The following describes two proteins that form a bound complex.

Sequence of protein 2:
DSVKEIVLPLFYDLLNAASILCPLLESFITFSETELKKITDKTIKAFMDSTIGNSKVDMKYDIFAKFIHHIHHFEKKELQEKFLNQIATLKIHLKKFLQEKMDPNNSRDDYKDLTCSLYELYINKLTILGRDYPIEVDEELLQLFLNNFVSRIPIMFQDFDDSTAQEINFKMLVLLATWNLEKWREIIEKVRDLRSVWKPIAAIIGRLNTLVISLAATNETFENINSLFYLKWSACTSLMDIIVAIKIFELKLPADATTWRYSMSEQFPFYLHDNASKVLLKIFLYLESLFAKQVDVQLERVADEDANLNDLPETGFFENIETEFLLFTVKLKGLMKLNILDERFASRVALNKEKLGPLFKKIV

Sequence of protein 1:
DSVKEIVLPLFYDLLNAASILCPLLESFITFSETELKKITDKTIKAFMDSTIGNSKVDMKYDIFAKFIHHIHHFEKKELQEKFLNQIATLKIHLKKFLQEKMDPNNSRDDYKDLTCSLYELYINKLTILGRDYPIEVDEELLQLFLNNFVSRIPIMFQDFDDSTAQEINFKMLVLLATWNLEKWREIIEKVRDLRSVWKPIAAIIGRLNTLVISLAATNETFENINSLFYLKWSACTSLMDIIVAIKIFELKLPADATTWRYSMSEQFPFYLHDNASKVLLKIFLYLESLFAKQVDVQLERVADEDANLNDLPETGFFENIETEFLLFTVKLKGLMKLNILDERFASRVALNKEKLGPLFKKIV

Contacts between the two chains:
Residue N343 in protein 2 contacts residue N17 in protein 1 (closest heavy-atom distance 4.7 Å).
Residue I386 in protein 2 interacts with residue I35 in protein 1 (closest heavy-atom distance 3.7 Å).
Residue D147 in protein 2 contacts residue E6 in protein 1 (closest heavy-atom distance 4.6 Å).
Residue N17 in protein 2 is in contact with residue T346 in protein 1 (closest heavy-atom distance 3.5 Å).
Residue L16 in protein 2 interacts with residue V353 in protein 1 (closest heavy-atom distance 4.5 Å).
Residue E6 in protein 2 is in contact with residue H88 in protein 1 (closest heavy-atom distance 3.6 Å).
Residue V353 in protein 2 interacts with residue F12 in protein 1 (closest heavy-atom distance 4.4 Å).
Residue K385 in protein 2 contacts residue E32 in protein 1 (closest heavy-atom distance 3.8 Å).
Residue K5 in protein 2 contacts residue R146 in protein 1 (closest heavy-atom distance 2.8 Å).
Residue K360 in protein 2 interacts with residue T36 in protein 1 (closest heavy-atom distance 4.7 Å).
Residue E32 in protein 2 contacts residue K385 in protein 1 (closest heavy-atom distance 3.7 Å).
Residue T346 in protein 2 contacts residue S20 in protein 1 (closest heavy-atom distance 3.2 Å).
Residue H84 in protein 2 contacts residue E6 in protein 1 (closest heavy-atom distance 3.7 Å).
Residue W194 in protein 2 is in contact with residue K5 in protein 1 (closest heavy-atom distance 3.9 Å).
Residue L31 in protein 2 contacts residue L382 in protein 1 (closest heavy-atom distance 4.0 Å).
Residue K385 in protein 2 is in contact with residue I35 in protein 1 (closest heavy-atom distance 3.7 Å).
Residue T346 in protein 2 interacts with residue N17 in protein 1 (closest heavy-atom distance 2.9 Å).
Residue L16 in protein 2 contacts residue L349 in protein 1 (closest heavy-atom distance 3.7 Å).
Residue Y13 in protein 2 interacts with residue K354 in protein 1 (closest heavy-atom distance 4.5 Å).
Residue L349 in protein 2 interacts with residue S20 in protein 1 (closest heavy-atom distance 4.5 Å).
Residue K5 in protein 2 contacts residue W194 in protein 1 (closest heavy-atom distance 4.1 Å).
Residue Y13 in protein 2 is in contact with residue L350 in protein 1 (closest heavy-atom distance 3.9 Å).
Residue D147 in protein 2 contacts residue K5 in protein 1 (closest heavy-atom distance 5.0 Å).
Residue A19 in protein 2 contacts residue L382 in protein 1 (closest heavy-atom distance 4.0 Å).
Residue S20 in protein 2 contacts residue E345 in protein 1 (closest heavy-atom distance 3.2 Å).
Residue K360 in protein 2 is in contact with residue F37 in protein 1 (closest heavy-atom distance 4.6 Å).
Residue L382 in protein 2 contacts residue A19 in protein 1 (closest heavy-atom distance 3.3 Å).
Residue S20 in protein 2 contacts residue N343 in protein 1 (closest heavy-atom distance 3.6 Å).
Residue I35 in protein 2 contacts residue I386 in protein 1 (closest heavy-atom distance 3.9 Å).
Residue H88 in protein 2 interacts with residue E6 in protein 1 (closest heavy-atom distance 3.1 Å).
Residue L350 in protein 2 is in contact with residue Y13 in protein 1 (closest heavy-atom distance 4.0 Å).
Residue N343 in protein 2 interacts with residue S20 in protein 1 (closest heavy-atom distance 3.3 Å).
Residue L349 in protein 2 is in contact with residue L16 in protein 1 (closest heavy-atom distance 4.0 Å).
Residue F12 in protein 2 is in contact with residue V353 in protein 1 (closest heavy-atom distance 4.2 Å).
Residue E345 in protein 2 contacts residue A19 in protein 1 (closest heavy-atom distance 4.6 Å).
Residue L16 in protein 2 is in contact with residue T346 in protein 1 (closest heavy-atom distance 4.3 Å).
Residue L16 in protein 2 contacts residue L350 in protein 1 (closest heavy-atom distance 3.7 Å).
Residue L382 in protein 2 interacts with residue L16 in protein 1 (closest heavy-atom distance 4.5 Å).
Residue S38 in protein 2 contacts residue K360 in protein 1 (closest heavy-atom distance 4.2 Å).
Residue I35 in protein 2 interacts with residue L382 in protein 1 (closest heavy-atom distance 4.2 Å).
Residue K354 in protein 2 contacts residue Y13 in protein 1 (closest heavy-atom distance 4.4 Å).
Residue A19 in protein 2 contacts residue E345 in protein 1 (closest heavy-atom distance 4.9 Å).
Residue E345 in protein 2 interacts with residue S20 in protein 1 (closest heavy-atom distance 3.2 Å).
Residue K5 in protein 2 interacts with residue D147 in protein 1 (closest heavy-atom distance 4.9 Å).
Residue R146 in protein 2 contacts residue K5 in protein 1 (closest heavy-atom distance 3.0 Å).
Residue N17 in protein 2 contacts residue N343 in protein 1 (closest heavy-atom distance 3.8 Å).
Residue E6 in protein 2 is in contact with residue H84 in protein 1 (closest heavy-atom distance 3.8 Å).
Residue S20 in protein 2 contacts residue T346 in protein 1 (closest heavy-atom distance 2.9 Å).
Residue L382 in protein 2 contacts residue I35 in protein 1 (closest heavy-atom distance 3.5 Å).
Residue T36 in protein 2 is in contact with residue K360 in protein 1 (closest heavy-atom distance 4.7 Å).
Residue T346 in protein 2 is in contact with residue L16 in protein 1 (closest heavy-atom distance 4.2 Å).
Residue I35 in protein 2 interacts with residue K385 in protein 1 (closest heavy-atom distance 4.0 Å).
Residue L16 in protein 2 is in contact with residue L382 in protein 1 (closest heavy-atom distance 4.4 Å).
Residue S20 in protein 2 interacts with residue L349 in protein 1 (closest heavy-atom distance 4.2 Å).
Residue E6 in protein 2 is in contact with residue D147 in protein 1 (closest heavy-atom distance 4.9 Å).
Residue L382 in protein 2 interacts with residue L31 in protein 1 (closest heavy-atom distance 3.6 Å).
Residue V353 in protein 2 interacts with residue L16 in protein 1 (closest heavy-atom distance 5.0 Å).
Residue L350 in protein 2 interacts with residue L16 in protein 1 (closest heavy-atom distance 3.5 Å).
Residue K385 in protein 2 is in contact with residue C28 in protein 1 (closest heavy-atom distance 4.0 Å).